Sequence of protein 2:
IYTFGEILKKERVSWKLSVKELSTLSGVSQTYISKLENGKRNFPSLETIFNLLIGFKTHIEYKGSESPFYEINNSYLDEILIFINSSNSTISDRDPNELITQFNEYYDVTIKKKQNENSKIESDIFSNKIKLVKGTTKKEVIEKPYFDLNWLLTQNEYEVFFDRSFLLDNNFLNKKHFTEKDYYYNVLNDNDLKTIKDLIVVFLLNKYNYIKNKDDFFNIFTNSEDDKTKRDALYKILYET

This data describes a binding interaction between two proteins.

Contacts between the two chains:
Residue L204 in protein 1 is in contact with residue L204 in protein 2 (closest heavy-atom distance 5.0 Å).
Residue K212 in protein 1 interacts with residue N211 in protein 2 (closest heavy-atom distance 3.1 Å).
Residue F208 in protein 1 is in contact with residue F208 in protein 2 (closest heavy-atom distance 3.9 Å).
Residue K212 in protein 1 is in contact with residue K212 in protein 2 (closest heavy-atom distance 3.6 Å).
Residue F208 in protein 1 interacts with residue N211 in protein 2 (closest heavy-atom distance 3.1 Å).
Residue N211 in protein 1 is in contact with residue K212 in protein 2 (closest heavy-atom distance 3.1 Å).
Residue N211 in protein 1 interacts with residue F208 in protein 2 (closest heavy-atom distance 3.1 Å).

Sequence of protein 1:
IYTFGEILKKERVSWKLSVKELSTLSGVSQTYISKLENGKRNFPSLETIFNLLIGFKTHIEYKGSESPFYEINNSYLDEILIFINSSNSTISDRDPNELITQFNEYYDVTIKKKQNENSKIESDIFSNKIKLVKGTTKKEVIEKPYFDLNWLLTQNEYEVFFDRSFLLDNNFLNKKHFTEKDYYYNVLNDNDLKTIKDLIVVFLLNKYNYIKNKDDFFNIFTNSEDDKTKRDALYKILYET